Sequence of protein 2:
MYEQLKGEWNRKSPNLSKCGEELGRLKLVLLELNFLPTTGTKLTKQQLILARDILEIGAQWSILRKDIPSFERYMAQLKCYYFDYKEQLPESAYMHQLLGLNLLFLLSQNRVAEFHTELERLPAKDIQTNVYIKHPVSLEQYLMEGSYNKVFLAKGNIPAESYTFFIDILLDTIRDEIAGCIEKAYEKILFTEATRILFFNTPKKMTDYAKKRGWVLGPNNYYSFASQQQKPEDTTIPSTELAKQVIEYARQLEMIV

Residue-level contacts at the interface:
Residue M302 in protein 1 interacts with residue S331 in protein 2 (closest heavy-atom distance 2.8 Å).
Residue V306 in protein 1 interacts with residue S331 in protein 2 (closest heavy-atom distance 3.3 Å).
Residue T305 in protein 1 interacts with residue S331 in protein 2 (closest heavy-atom distance 2.4 Å).
Residue L299 in protein 1 is in contact with residue V338 in protein 2 (closest heavy-atom distance 3.7 Å).
Residue L299 in protein 1 is in contact with residue I339 in protein 2 (closest heavy-atom distance 4.6 Å).
Residue I295 in protein 1 interacts with residue Y341 in protein 2 (closest heavy-atom distance 4.6 Å).
Residue M302 in protein 1 interacts with residue P330 in protein 2 (closest heavy-atom distance 3.8 Å).
Residue M302 in protein 1 interacts with residue A335 in protein 2 (closest heavy-atom distance 4.7 Å).
Residue L303 in protein 1 contacts residue S331 in protein 2 (closest heavy-atom distance 4.9 Å).
Residue T305 in protein 1 interacts with residue T327 in protein 2 (closest heavy-atom distance 4.4 Å).
Residue M302 in protein 1 contacts residue L334 in protein 2 (closest heavy-atom distance 3.6 Å).
Residue V306 in protein 1 is in contact with residue T328 in protein 2 (closest heavy-atom distance 4.9 Å).
Residue I295 in protein 1 contacts residue A342 in protein 2 (closest heavy-atom distance 4.8 Å).
Residue C298 in protein 1 is in contact with residue V338 in protein 2 (closest heavy-atom distance 4.7 Å).
Residue I295 in protein 1 interacts with residue V338 in protein 2 (closest heavy-atom distance 3.8 Å).
Residue M291 in protein 1 interacts with residue L345 in protein 2 (closest heavy-atom distance 3.7 Å).
Residue L299 in protein 1 is in contact with residue A335 in protein 2 (closest heavy-atom distance 4.0 Å).
Residue V306 in protein 1 interacts with residue T332 in protein 2 (closest heavy-atom distance 4.8 Å).
Residue L303 in protein 1 is in contact with residue A335 in protein 2 (closest heavy-atom distance 4.4 Å).

These two protein chains interact to form a complex.

Sequence of protein 1:
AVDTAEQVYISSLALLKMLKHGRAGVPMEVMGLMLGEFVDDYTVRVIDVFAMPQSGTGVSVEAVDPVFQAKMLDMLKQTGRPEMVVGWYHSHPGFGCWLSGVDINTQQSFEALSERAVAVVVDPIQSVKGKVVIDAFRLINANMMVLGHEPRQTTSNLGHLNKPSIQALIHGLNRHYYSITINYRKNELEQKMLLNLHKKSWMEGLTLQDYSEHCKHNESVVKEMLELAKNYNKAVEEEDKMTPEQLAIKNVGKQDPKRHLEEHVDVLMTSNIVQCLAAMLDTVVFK